Sequence of chain A:
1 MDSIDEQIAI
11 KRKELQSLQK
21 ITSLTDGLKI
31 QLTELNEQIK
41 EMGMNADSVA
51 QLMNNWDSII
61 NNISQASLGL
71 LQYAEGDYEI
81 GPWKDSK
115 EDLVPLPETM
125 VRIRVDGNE

Sequence of chain B:
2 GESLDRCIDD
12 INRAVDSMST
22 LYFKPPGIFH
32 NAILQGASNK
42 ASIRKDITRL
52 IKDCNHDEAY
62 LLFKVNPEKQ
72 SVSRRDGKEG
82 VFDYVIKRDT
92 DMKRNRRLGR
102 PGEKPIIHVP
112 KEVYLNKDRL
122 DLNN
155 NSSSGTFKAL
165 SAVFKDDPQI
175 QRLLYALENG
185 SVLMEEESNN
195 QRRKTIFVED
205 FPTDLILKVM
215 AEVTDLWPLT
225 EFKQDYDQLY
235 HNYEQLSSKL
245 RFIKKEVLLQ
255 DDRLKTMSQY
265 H

The following describes two proteins that form a bound complex.

Contacts between the two chains:
Residue D90 in chain B is in contact with residue D57 in chain A (closest heavy-atom distance 4.3 Å).
Residue N32 in chain B contacts residue I80 in chain A (closest heavy-atom distance 3.2 Å).
Residue Y115 in chain B contacts residue Q72 in chain A (closest heavy-atom distance 2.8 Å).
Residue I29 in chain B interacts with residue L120 in chain A (closest heavy-atom distance 3.3 Å).
Residue C55 in chain B contacts residue I127 in chain A (closest heavy-atom distance 3.8 Å).
Residue P27 in chain B interacts with residue W83 in chain A (closest heavy-atom distance 3.6 Å).
Residue I108 in chain B is in contact with residue I63 in chain A (closest heavy-atom distance 3.7 Å).
Residue P111 in chain B interacts with residue L68 in chain A (closest heavy-atom distance 3.6 Å).
Residue V110 in chain B is in contact with residue L71 in chain A (closest heavy-atom distance 3.9 Å).
Residue P26 in chain B interacts with residue W83 in chain A (closest heavy-atom distance 3.4 Å).
Residue I108 in chain B interacts with residue S64 in chain A (closest heavy-atom distance 4.2 Å).
Residue V73 in chain B interacts with residue I127 in chain A (closest heavy-atom distance 4.3 Å).
Residue D54 in chain B is in contact with residue R126 in chain A (closest heavy-atom distance 2.9 Å).
Residue K53 in chain B is in contact with residue V125 in chain A (closest heavy-atom distance 3.3 Å).
Residue F30 in chain B interacts with residue I63 in chain A (closest heavy-atom distance 4.0 Å).
Residue S72 in chain B contacts residue V129 in chain A (closest heavy-atom distance 4.2 Å).
Residue H57 in chain B interacts with residue E133 in chain A (closest heavy-atom distance 4.0 Å).
Residue L51 in chain B interacts with residue M124 in chain A (closest heavy-atom distance 2.5 Å).
Residue I29 in chain B is in contact with residue P121 in chain A (closest heavy-atom distance 3.5 Å).
Residue K25 in chain B contacts residue W83 in chain A (closest heavy-atom distance 3.3 Å).
Residue I29 in chain B interacts with residue P119 in chain A (closest heavy-atom distance 3.6 Å).
Residue Q71 in chain B contacts residue V129 in chain A (closest heavy-atom distance 3.4 Å).
Residue L51 in chain B is in contact with residue P121 in chain A (closest heavy-atom distance 3.7 Å).
Residue I29 in chain B interacts with residue Y78 in chain A (closest heavy-atom distance 4.0 Å).
Residue G28 in chain B interacts with residue Y78 in chain A (closest heavy-atom distance 4.2 Å).
Residue R50 in chain B is in contact with residue T123 in chain A (closest heavy-atom distance 3.3 Å).
Residue I108 in chain B contacts residue I60 in chain A (closest heavy-atom distance 3.6 Å).
Residue K94 in chain B interacts with residue D57 in chain A (closest heavy-atom distance 3.6 Å).
Residue V110 in chain B is in contact with residue S67 in chain A (closest heavy-atom distance 3.2 Å).
Residue K53 in chain B is in contact with residue T123 in chain A (closest heavy-atom distance 4.2 Å).
Residue D90 in chain B interacts with residue N61 in chain A (closest heavy-atom distance 4.1 Å).
Residue L51 in chain B contacts residue L120 in chain A (closest heavy-atom distance 3.9 Å).
Residue L51 in chain B interacts with residue T123 in chain A (closest heavy-atom distance 3.5 Å).
Residue V66 in chain B contacts residue V129 in chain A (closest heavy-atom distance 3.7 Å).
Residue V86 in chain B interacts with residue S64 in chain A (closest heavy-atom distance 3.5 Å).
Residue I29 in chain B is in contact with residue G69 in chain A (closest heavy-atom distance 4.3 Å).
Residue V86 in chain B is in contact with residue N61 in chain A (closest heavy-atom distance 4.0 Å).
Residue I52 in chain B interacts with residue M124 in chain A (closest heavy-atom distance 3.1 Å).
Residue P111 in chain B contacts residue S64 in chain A (closest heavy-atom distance 3.5 Å).
Residue Y23 in chain B is in contact with residue E79 in chain A (closest heavy-atom distance 2.4 Å).
Residue F24 in chain B is in contact with residue W83 in chain A (closest heavy-atom distance 3.3 Å).
Residue F64 in chain B interacts with residue I127 in chain A (closest heavy-atom distance 3.7 Å).
Residue I29 in chain B contacts residue Y73 in chain A (closest heavy-atom distance 3.7 Å).
Residue N32 in chain B is in contact with residue P119 in chain A (closest heavy-atom distance 3.2 Å).
Residue K53 in chain B contacts residue M124 in chain A (closest heavy-atom distance 2.6 Å).
Residue I87 in chain B interacts with residue N61 in chain A (closest heavy-atom distance 3.6 Å).
Residue P26 in chain B interacts with residue Y78 in chain A (closest heavy-atom distance 3.6 Å).
Residue Y115 in chain B interacts with residue L71 in chain A (closest heavy-atom distance 3.5 Å).
Residue C55 in chain B interacts with residue R126 in chain A (closest heavy-atom distance 4.0 Å).
Residue V86 in chain B contacts residue Q65 in chain A (closest heavy-atom distance 4.3 Å).
Residue A33 in chain B is in contact with residue P121 in chain A (closest heavy-atom distance 3.7 Å).
Residue Y23 in chain B contacts residue E75 in chain A (closest heavy-atom distance 3.6 Å).
Residue N32 in chain B is in contact with residue V118 in chain A (closest heavy-atom distance 4.3 Å).
Residue Y115 in chain B interacts with residue L68 in chain A (closest heavy-atom distance 3.6 Å).
Residue P26 in chain B contacts residue E79 in chain A (closest heavy-atom distance 3.9 Å).
Residue K53 in chain B contacts residue R126 in chain A (closest heavy-atom distance 2.6 Å).
Residue H109 in chain B interacts with residue S64 in chain A (closest heavy-atom distance 4.0 Å).
Residue F83 in chain B is in contact with residue Q65 in chain A (closest heavy-atom distance 4.2 Å).
Residue A33 in chain B is in contact with residue L120 in chain A (closest heavy-atom distance 3.7 Å).
Residue P27 in chain B contacts residue Y78 in chain A (closest heavy-atom distance 3.7 Å).